Sequence of chain B:
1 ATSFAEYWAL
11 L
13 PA

Residue-level contacts at the interface:
Residue V70 in chain A interacts with residue W8 in chain B (closest heavy-atom distance 3.7 Å).
Residue F32 in chain A is in contact with residue A14 in chain B (closest heavy-atom distance 3.6 Å).
Residue F68 in chain A interacts with residue W8 in chain B (closest heavy-atom distance 4.8 Å).
Residue L31 in chain A is in contact with residue P13 in chain B (closest heavy-atom distance 4.0 Å).
Residue Q49 in chain A is in contact with residue Y7 in chain B (closest heavy-atom distance 3.8 Å).
Residue L31 in chain A is in contact with residue A14 in chain B (closest heavy-atom distance 3.5 Å).
Residue V70 in chain A contacts residue F4 in chain B (closest heavy-atom distance 3.6 Å).
Residue H73 in chain A contacts residue L10 in chain B (closest heavy-atom distance 3.6 Å).
Residue M39 in chain A contacts residue F4 in chain B (closest heavy-atom distance 3.5 Å).
Residue F32 in chain A interacts with residue W8 in chain B (closest heavy-atom distance 4.8 Å).
Residue Q1 in chain A contacts residue L11 in chain B (closest heavy-atom distance 4.8 Å).
Residue I38 in chain A interacts with residue W8 in chain B (closest heavy-atom distance 3.9 Å).
Residue L31 in chain A interacts with residue W8 in chain B (closest heavy-atom distance 2.9 Å).
Residue I76 in chain A interacts with residue L11 in chain B (closest heavy-atom distance 3.8 Å).
Residue V52 in chain A contacts residue F4 in chain B (closest heavy-atom distance 3.9 Å).
Residue F32 in chain A interacts with residue P13 in chain B (closest heavy-atom distance 3.8 Å).
Residue V70 in chain A contacts residue Y7 in chain B (closest heavy-atom distance 3.6 Å).
Residue H50 in chain A contacts residue Y7 in chain B (closest heavy-atom distance 3.4 Å).
Residue Q49 in chain A interacts with residue F4 in chain B (closest heavy-atom distance 3.0 Å).
Residue G35 in chain A contacts residue F4 in chain B (closest heavy-atom distance 3.8 Å).
Residue M39 in chain A contacts residue A5 in chain B (closest heavy-atom distance 4.1 Å).
Residue Y77 in chain A is in contact with residue L11 in chain B (closest heavy-atom distance 2.6 Å).
Residue L34 in chain A is in contact with residue W8 in chain B (closest heavy-atom distance 3.9 Å).
Residue L31 in chain A interacts with residue L11 in chain B (closest heavy-atom distance 3.9 Å).
Residue K28 in chain A interacts with residue A14 in chain B (closest heavy-atom distance 3.2 Å).
Residue K28 in chain A interacts with residue P13 in chain B (closest heavy-atom distance 3.3 Å).
Residue H73 in chain A contacts residue Y7 in chain B (closest heavy-atom distance 4.7 Å).
Residue Q49 in chain A contacts residue S3 in chain B (closest heavy-atom distance 3.5 Å).
Residue I38 in chain A is in contact with residue F4 in chain B (closest heavy-atom distance 3.5 Å).
Residue Q49 in chain A contacts residue T2 in chain B (closest heavy-atom distance 3.6 Å).
Residue I76 in chain A contacts residue W8 in chain B (closest heavy-atom distance 4.4 Å).
Residue G35 in chain A is in contact with residue W8 in chain B (closest heavy-atom distance 3.4 Å).
Residue Y44 in chain A interacts with residue F4 in chain B (closest heavy-atom distance 3.9 Å).
Residue V70 in chain A is in contact with residue L11 in chain B (closest heavy-atom distance 4.0 Å).
Residue K71 in chain A is in contact with residue Y7 in chain B (closest heavy-atom distance 4.0 Å).
Residue H73 in chain A contacts residue L11 in chain B (closest heavy-atom distance 3.5 Å).

Sequence of chain A:
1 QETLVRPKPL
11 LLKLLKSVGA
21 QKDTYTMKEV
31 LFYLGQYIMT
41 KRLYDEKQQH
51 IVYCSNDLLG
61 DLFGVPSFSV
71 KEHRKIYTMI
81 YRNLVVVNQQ

These two protein chains interact to form a complex.